Sequence of the first protein:
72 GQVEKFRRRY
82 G

Interface contacts:
Residue V67 in the second protein contacts residue F77 in the first protein (closest heavy-atom distance 4.9 Å).
Residue L5 in the second protein is in contact with residue R80 in the first protein (closest heavy-atom distance 3.5 Å).
Residue L5 in the second protein is in contact with residue Y81 in the first protein (closest heavy-atom distance 3.4 Å).
Residue V67 in the second protein is in contact with residue R78 in the first protein (closest heavy-atom distance 4.5 Å).
Residue I40 in the second protein interacts with residue R78 in the first protein (closest heavy-atom distance 4.7 Å).
Residue P42 in the second protein is in contact with residue R78 in the first protein (closest heavy-atom distance 3.4 Å).
Residue A65 in the second protein interacts with residue G72 in the first protein (closest heavy-atom distance 5.0 Å).
Residue A65 in the second protein interacts with residue V74 in the first protein (closest heavy-atom distance 4.8 Å).
Residue P42 in the second protein contacts residue V74 in the first protein (closest heavy-atom distance 4.6 Å).
Residue V67 in the second protein is in contact with residue V74 in the first protein (closest heavy-atom distance 3.3 Å).
Residue I41 in the second protein interacts with residue R78 in the first protein (closest heavy-atom distance 3.5 Å).
Residue E64 in the second protein interacts with residue V74 in the first protein (closest heavy-atom distance 3.0 Å).

This data describes a binding interaction between two proteins.

Sequence of the second protein:
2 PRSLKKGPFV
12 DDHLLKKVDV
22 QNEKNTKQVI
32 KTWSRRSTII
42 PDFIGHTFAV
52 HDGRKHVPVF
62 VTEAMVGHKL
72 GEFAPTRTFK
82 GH